These two protein chains interact to form a complex.

Sequence of chain B:
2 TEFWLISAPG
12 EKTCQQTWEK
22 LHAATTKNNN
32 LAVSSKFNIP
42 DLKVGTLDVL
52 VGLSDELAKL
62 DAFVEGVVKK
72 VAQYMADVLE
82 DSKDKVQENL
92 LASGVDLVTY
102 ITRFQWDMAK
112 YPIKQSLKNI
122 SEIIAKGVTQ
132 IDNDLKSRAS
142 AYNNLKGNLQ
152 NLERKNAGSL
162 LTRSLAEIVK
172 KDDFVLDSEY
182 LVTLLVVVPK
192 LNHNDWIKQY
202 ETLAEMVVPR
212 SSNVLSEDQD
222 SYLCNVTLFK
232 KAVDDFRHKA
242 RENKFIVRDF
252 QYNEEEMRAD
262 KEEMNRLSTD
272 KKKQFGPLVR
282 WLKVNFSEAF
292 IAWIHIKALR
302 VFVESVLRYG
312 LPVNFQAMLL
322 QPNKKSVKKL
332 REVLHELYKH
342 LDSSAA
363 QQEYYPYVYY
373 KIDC

Sequence of chain A:
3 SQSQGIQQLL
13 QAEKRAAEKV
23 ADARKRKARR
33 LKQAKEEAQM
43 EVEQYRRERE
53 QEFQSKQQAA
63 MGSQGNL

Residue-level contacts at the interface:
Residue S212 in chain B contacts residue Q4 in chain A (closest heavy-atom distance 4.8 Å).